Sequence of the second protein:
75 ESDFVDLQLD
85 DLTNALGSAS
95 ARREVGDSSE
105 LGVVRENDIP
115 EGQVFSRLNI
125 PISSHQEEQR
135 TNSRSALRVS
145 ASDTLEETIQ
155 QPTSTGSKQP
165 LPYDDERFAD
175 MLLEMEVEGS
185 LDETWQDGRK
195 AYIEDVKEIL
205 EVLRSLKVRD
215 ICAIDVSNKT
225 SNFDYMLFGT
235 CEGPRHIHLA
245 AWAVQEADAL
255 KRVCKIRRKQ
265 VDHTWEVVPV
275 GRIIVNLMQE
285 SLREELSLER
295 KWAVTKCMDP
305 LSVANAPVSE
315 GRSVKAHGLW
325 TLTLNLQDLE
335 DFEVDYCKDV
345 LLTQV

Contacts between the two chains:
Residue T15 in the first protein contacts residue V257 in the second protein (closest heavy-atom distance 4.9 Å).
Residue V16 in the first protein interacts with residue V257 in the second protein (closest heavy-atom distance 4.2 Å).
Residue G17 in the first protein is in contact with residue V257 in the second protein (closest heavy-atom distance 3.7 Å).

Sequence of the first protein:
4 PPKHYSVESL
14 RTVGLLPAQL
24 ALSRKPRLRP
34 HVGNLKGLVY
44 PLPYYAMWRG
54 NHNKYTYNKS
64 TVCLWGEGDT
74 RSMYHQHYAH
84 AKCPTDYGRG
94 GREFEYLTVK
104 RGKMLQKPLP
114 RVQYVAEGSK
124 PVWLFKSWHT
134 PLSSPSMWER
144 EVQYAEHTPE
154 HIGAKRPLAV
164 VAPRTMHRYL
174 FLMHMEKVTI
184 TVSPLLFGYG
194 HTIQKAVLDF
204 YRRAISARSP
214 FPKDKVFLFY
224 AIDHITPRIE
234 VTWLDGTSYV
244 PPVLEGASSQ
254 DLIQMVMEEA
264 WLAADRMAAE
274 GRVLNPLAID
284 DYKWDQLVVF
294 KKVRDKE

This data describes a binding interaction between two proteins.